Sequence of chain B:
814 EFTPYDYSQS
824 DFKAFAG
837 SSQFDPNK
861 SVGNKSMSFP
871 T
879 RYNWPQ

Residue-level contacts at the interface:
Residue C1924 in chain A contacts residue Q839 in chain B (closest heavy-atom distance 4.0 Å).
Residue D1975 in chain A interacts with residue A829 in chain B (closest heavy-atom distance 3.5 Å).
Residue Q1976 in chain A is in contact with residue F828 in chain B (closest heavy-atom distance 4.6 Å).
Residue L2024 in chain A contacts residue Y820 in chain B (closest heavy-atom distance 4.1 Å).
Residue K1974 in chain A contacts residue F828 in chain B (closest heavy-atom distance 3.3 Å).
Residue L2034 in chain A interacts with residue F828 in chain B (closest heavy-atom distance 4.5 Å).
Residue P2035 in chain A is in contact with residue F825 in chain B (closest heavy-atom distance 3.9 Å).
Residue R56 in chain A contacts residue S861 in chain B (closest heavy-atom distance 4.0 Å).
Residue Y1883 in chain A is in contact with residue P842 in chain B (closest heavy-atom distance 3.5 Å).
Residue M2017 in chain A contacts residue F828 in chain B (closest heavy-atom distance 3.9 Å).
Residue P1844 in chain A contacts residue F840 in chain B (closest heavy-atom distance 4.1 Å).
Residue Y2027 in chain A interacts with residue F825 in chain B (closest heavy-atom distance 4.7 Å).
Residue V1878 in chain A contacts residue Q839 in chain B (closest heavy-atom distance 3.3 Å).
Residue M2110 in chain A is in contact with residue Y818 in chain B (closest heavy-atom distance 4.0 Å).
Residue D1975 in chain A is in contact with residue G830 in chain B (closest heavy-atom distance 3.2 Å).
Residue K1974 in chain A interacts with residue A829 in chain B (closest heavy-atom distance 4.5 Å).
Residue S1923 in chain A contacts residue Q839 in chain B (closest heavy-atom distance 3.4 Å).
Residue E2109 in chain A interacts with residue P817 in chain B (closest heavy-atom distance 3.6 Å).
Residue E2109 in chain A is in contact with residue F815 in chain B (closest heavy-atom distance 3.2 Å).
Residue E2109 in chain A interacts with residue T816 in chain B (closest heavy-atom distance 3.2 Å).
Residue P2146 in chain A interacts with residue F815 in chain B (closest heavy-atom distance 3.5 Å).
Residue Y2027 in chain A is in contact with residue Y820 in chain B (closest heavy-atom distance 3.5 Å).
Residue H1879 in chain A contacts residue Q839 in chain B (closest heavy-atom distance 3.4 Å).
Residue P2113 in chain A contacts residue Y820 in chain B (closest heavy-atom distance 3.8 Å).
Residue L1881 in chain A is in contact with residue Q839 in chain B (closest heavy-atom distance 3.9 Å).
Residue D1975 in chain A is in contact with residue A827 in chain B (closest heavy-atom distance 3.5 Å).
Residue F2114 in chain A is in contact with residue Y820 in chain B (closest heavy-atom distance 3.6 Å).
Residue L1882 in chain A is in contact with residue Q839 in chain B (closest heavy-atom distance 3.2 Å).
Residue L2034 in chain A interacts with residue F825 in chain B (closest heavy-atom distance 3.8 Å).
Residue M2110 in chain A is in contact with residue Y820 in chain B (closest heavy-atom distance 3.2 Å).
Residue H1879 in chain A is in contact with residue S838 in chain B (closest heavy-atom distance 3.3 Å).
Residue L2024 in chain A interacts with residue Y818 in chain B (closest heavy-atom distance 4.5 Å).
Residue L2024 in chain A is in contact with residue S823 in chain B (closest heavy-atom distance 3.7 Å).
Residue E2109 in chain A is in contact with residue Y818 in chain B (closest heavy-atom distance 3.0 Å).
Residue P2113 in chain A interacts with residue P817 in chain B (closest heavy-atom distance 4.2 Å).
Residue E1840 in chain A contacts residue F840 in chain B (closest heavy-atom distance 3.5 Å).
Residue E57 in chain A contacts residue G863 in chain B (closest heavy-atom distance 4.7 Å).
Residue L1843 in chain A contacts residue F840 in chain B (closest heavy-atom distance 4.7 Å).
Residue H1879 in chain A contacts residue F840 in chain B (closest heavy-atom distance 2.7 Å).
Residue F1880 in chain A is in contact with residue F840 in chain B (closest heavy-atom distance 3.5 Å).
Residue K1974 in chain A contacts residue A827 in chain B (closest heavy-atom distance 3.5 Å).
Residue P1844 in chain A interacts with residue P842 in chain B (closest heavy-atom distance 4.3 Å).
Residue F1880 in chain A interacts with residue Q839 in chain B (closest heavy-atom distance 4.5 Å).
Residue D2112 in chain A is in contact with residue P817 in chain B (closest heavy-atom distance 3.4 Å).
Residue S2021 in chain A is in contact with residue F828 in chain B (closest heavy-atom distance 3.5 Å).
Residue L2024 in chain A contacts residue F825 in chain B (closest heavy-atom distance 3.5 Å).
Residue L2024 in chain A is in contact with residue F828 in chain B (closest heavy-atom distance 3.9 Å).
Residue Y1883 in chain A interacts with residue F840 in chain B (closest heavy-atom distance 3.8 Å).
Residue T1978 in chain A contacts residue A829 in chain B (closest heavy-atom distance 4.1 Å).
Residue L2023 in chain A contacts residue Y820 in chain B (closest heavy-atom distance 4.0 Å).
Residue D1975 in chain A interacts with residue F828 in chain B (closest heavy-atom distance 3.5 Å).
Residue E57 in chain A interacts with residue S861 in chain B (closest heavy-atom distance 4.1 Å).
Residue G2028 in chain A is in contact with residue F825 in chain B (closest heavy-atom distance 3.9 Å).
Residue T1978 in chain A contacts residue F828 in chain B (closest heavy-atom distance 2.6 Å).
Residue V1977 in chain A contacts residue F828 in chain B (closest heavy-atom distance 4.0 Å).
Residue D2112 in chain A contacts residue F815 in chain B (closest heavy-atom distance 3.9 Å).
Residue L2108 in chain A contacts residue F815 in chain B (closest heavy-atom distance 3.3 Å).
Residue N2033 in chain A contacts residue F825 in chain B (closest heavy-atom distance 3.8 Å).
Residue L2025 in chain A interacts with residue F828 in chain B (closest heavy-atom distance 3.6 Å).
Residue P2113 in chain A is in contact with residue Y818 in chain B (closest heavy-atom distance 3.4 Å).

Sequence of chain A:
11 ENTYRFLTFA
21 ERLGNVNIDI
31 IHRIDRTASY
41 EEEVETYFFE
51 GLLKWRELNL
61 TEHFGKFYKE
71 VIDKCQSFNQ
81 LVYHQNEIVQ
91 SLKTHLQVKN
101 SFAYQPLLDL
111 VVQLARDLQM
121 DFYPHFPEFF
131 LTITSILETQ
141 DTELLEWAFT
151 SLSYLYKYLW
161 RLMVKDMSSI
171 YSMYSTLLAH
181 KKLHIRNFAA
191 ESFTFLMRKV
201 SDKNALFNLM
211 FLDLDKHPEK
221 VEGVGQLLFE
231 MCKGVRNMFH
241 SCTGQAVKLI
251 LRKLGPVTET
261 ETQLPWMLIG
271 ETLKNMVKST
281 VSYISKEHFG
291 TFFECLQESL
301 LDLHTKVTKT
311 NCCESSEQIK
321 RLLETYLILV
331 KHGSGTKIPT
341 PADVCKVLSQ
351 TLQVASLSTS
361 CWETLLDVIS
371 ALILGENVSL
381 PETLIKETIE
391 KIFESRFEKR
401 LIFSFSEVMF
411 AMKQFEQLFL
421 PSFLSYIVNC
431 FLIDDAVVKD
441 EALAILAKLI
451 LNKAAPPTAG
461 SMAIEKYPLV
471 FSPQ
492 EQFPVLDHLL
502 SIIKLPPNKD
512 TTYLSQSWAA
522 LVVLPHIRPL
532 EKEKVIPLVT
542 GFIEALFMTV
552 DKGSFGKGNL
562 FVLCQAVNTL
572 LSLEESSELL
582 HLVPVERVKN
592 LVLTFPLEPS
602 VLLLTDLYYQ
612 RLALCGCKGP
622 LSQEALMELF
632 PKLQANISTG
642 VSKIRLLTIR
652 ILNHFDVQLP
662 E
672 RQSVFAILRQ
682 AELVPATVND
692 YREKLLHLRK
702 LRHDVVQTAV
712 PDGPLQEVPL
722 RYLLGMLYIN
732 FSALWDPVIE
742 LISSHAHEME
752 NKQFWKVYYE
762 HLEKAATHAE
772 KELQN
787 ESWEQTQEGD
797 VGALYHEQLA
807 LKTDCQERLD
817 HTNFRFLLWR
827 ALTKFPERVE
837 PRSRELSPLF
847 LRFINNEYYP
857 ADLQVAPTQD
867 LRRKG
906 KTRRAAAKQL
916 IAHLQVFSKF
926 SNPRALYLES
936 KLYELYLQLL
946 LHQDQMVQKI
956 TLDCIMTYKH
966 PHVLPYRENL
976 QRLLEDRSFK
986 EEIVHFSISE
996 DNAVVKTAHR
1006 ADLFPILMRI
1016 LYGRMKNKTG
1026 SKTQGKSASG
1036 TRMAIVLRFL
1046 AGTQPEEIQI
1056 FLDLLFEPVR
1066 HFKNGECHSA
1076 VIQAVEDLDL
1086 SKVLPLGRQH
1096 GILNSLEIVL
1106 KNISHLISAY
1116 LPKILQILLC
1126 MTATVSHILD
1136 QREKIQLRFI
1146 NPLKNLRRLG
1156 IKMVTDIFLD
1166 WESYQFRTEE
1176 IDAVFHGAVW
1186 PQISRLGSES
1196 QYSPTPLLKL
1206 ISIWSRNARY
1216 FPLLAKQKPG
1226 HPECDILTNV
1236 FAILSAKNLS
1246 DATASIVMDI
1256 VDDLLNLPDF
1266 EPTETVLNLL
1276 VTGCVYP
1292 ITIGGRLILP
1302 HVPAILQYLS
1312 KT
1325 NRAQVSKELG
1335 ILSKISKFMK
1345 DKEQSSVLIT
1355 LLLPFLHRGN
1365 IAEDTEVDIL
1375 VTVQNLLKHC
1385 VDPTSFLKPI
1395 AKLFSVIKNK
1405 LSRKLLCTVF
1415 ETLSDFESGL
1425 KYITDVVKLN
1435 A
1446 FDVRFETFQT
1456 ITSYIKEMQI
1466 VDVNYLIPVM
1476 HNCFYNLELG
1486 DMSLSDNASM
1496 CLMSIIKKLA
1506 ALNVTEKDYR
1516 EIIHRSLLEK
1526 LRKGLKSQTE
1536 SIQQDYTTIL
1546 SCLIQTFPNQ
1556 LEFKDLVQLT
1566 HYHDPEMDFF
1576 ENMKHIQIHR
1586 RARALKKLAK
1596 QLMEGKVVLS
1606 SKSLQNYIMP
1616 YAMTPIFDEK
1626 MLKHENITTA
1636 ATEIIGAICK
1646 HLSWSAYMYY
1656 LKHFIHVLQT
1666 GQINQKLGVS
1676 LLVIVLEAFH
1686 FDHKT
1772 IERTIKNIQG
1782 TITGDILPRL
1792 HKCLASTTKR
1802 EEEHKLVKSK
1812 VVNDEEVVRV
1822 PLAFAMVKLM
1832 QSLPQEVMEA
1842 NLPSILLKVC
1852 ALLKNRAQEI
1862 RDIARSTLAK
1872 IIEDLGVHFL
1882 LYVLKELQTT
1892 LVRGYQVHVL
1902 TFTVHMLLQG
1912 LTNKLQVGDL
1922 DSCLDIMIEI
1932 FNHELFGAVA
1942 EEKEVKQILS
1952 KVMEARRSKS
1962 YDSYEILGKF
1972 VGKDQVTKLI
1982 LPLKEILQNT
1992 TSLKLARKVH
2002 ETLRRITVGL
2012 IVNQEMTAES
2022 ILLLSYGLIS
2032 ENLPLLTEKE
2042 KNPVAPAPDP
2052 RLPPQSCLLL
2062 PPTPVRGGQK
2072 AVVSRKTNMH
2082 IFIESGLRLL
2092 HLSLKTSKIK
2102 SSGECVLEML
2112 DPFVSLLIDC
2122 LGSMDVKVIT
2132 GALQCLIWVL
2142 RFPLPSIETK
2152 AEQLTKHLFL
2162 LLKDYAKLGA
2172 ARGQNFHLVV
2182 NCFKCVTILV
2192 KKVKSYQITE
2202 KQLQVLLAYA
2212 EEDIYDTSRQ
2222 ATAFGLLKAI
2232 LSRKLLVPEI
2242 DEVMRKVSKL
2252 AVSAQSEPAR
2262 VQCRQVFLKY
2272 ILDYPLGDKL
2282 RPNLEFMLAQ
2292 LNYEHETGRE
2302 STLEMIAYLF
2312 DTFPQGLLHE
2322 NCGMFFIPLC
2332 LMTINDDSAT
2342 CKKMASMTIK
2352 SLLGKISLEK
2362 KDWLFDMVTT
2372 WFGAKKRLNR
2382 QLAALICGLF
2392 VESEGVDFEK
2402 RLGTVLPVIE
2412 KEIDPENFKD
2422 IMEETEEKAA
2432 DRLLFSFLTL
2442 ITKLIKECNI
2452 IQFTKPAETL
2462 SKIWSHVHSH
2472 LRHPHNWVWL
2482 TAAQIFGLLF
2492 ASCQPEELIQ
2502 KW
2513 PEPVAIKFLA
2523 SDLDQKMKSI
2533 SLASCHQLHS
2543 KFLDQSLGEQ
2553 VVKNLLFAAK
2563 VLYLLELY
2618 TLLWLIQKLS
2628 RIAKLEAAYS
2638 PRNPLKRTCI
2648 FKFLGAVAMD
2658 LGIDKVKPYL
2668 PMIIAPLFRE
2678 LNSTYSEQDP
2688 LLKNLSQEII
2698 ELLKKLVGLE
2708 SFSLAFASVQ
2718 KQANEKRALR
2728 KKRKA

The following describes two proteins that form a bound complex.